The following describes two proteins that form a bound complex.

Sequence of the first protein:
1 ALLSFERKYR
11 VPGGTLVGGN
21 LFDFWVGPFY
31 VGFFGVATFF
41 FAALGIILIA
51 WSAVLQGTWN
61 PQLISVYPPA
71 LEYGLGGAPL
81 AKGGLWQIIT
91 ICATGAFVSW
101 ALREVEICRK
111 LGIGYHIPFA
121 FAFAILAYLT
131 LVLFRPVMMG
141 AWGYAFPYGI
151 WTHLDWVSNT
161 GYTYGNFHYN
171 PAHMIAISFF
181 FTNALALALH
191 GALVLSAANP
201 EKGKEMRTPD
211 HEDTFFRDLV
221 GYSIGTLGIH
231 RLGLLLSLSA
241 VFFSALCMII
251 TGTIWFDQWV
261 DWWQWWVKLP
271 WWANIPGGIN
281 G

Interface contacts:
Residue D261 in the first protein is in contact with residue K97 in the second protein (closest heavy-atom distance 4.9 Å).
Residue Y162 in the first protein is in contact with residue T36 in the second protein (closest heavy-atom distance 3.7 Å).
Residue Q258 in the first protein contacts residue K99 in the second protein (closest heavy-atom distance 3.3 Å).
Residue V260 in the first protein is in contact with residue K97 in the second protein (closest heavy-atom distance 4.2 Å).
Residue G165 in the first protein contacts residue T101 in the second protein (closest heavy-atom distance 3.9 Å).
Residue Y162 in the first protein is in contact with residue T17 in the second protein (closest heavy-atom distance 4.3 Å).
Residue D261 in the first protein interacts with residue K99 in the second protein (closest heavy-atom distance 4.8 Å).
Residue Q258 in the first protein contacts residue G98 in the second protein (closest heavy-atom distance 4.4 Å).
Residue N159 in the first protein is in contact with residue T36 in the second protein (closest heavy-atom distance 4.7 Å).
Residue Q258 in the first protein is in contact with residue T101 in the second protein (closest heavy-atom distance 4.2 Å).
Residue S158 in the first protein interacts with residue T17 in the second protein (closest heavy-atom distance 4.3 Å).
Residue N166 in the first protein is in contact with residue T101 in the second protein (closest heavy-atom distance 4.0 Å).
Residue Y162 in the first protein interacts with residue C18 in the second protein (closest heavy-atom distance 4.8 Å).
Residue Y162 in the first protein is in contact with residue T101 in the second protein (closest heavy-atom distance 4.1 Å).
Residue Q258 in the first protein contacts residue K97 in the second protein (closest heavy-atom distance 4.8 Å).

Sequence of the second protein:
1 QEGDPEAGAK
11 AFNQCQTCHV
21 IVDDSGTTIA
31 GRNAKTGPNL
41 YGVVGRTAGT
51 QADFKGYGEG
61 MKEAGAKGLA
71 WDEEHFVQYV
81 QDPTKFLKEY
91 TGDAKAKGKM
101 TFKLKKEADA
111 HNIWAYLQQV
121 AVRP